The following describes two proteins that form a bound complex.

Residue-level contacts at the interface:
Residue T113 in protein 1 contacts residue F185 in protein 2 (closest heavy-atom distance 3.1 Å).
Residue I241 in protein 1 is in contact with residue T143 in protein 2 (closest heavy-atom distance 3.2 Å).
Residue L178 in protein 1 interacts with residue T183 in protein 2 (closest heavy-atom distance 3.4 Å).
Residue E104 in protein 1 contacts residue V169 in protein 2 (closest heavy-atom distance 2.9 Å).
Residue I241 in protein 1 interacts with residue S149 in protein 2 (closest heavy-atom distance 3.3 Å).
Residue L234 in protein 1 is in contact with residue T143 in protein 2 (closest heavy-atom distance 3.4 Å).
Residue Y129 in protein 1 interacts with residue A178 in protein 2 (closest heavy-atom distance 3.3 Å).
Residue V105 in protein 1 is in contact with residue A181 in protein 2 (closest heavy-atom distance 3.7 Å).
Residue Y134 in protein 1 is in contact with residue T183 in protein 2 (closest heavy-atom distance 2.9 Å).
Residue R242 in protein 1 interacts with residue E146 in protein 2 (closest heavy-atom distance 3.1 Å).
Residue V238 in protein 1 is in contact with residue E142 in protein 2 (closest heavy-atom distance 3.3 Å).
Residue L72 in protein 1 interacts with residue S88 in protein 2 (closest heavy-atom distance 3.2 Å).
Residue F162 in protein 1 contacts residue L186 in protein 2 (closest heavy-atom distance 3.2 Å).
Residue Y85 in protein 1 is in contact with residue Y161 in protein 2 (closest heavy-atom distance 2.3 Å).
Residue F278 in protein 1 interacts with residue R81 in protein 2 (closest heavy-atom distance 3.6 Å).
Residue L230 in protein 1 is in contact with residue L96 in protein 2 (closest heavy-atom distance 3.6 Å).
Residue P101 in protein 1 contacts residue H170 in protein 2 (closest heavy-atom distance 3.5 Å).
Residue H68 in protein 1 interacts with residue L85 in protein 2 (closest heavy-atom distance 3.0 Å).
Residue V275 in protein 1 interacts with residue R81 in protein 2 (closest heavy-atom distance 3.5 Å).
Residue D214 in protein 1 interacts with residue V177 in protein 2 (closest heavy-atom distance 3.4 Å).
Residue V238 in protein 1 interacts with residue E146 in protein 2 (closest heavy-atom distance 3.3 Å).
Residue V63 in protein 1 contacts residue R165 in protein 2 (closest heavy-atom distance 3.6 Å).
Residue L184 in protein 1 contacts residue L187 in protein 2 (closest heavy-atom distance 3.5 Å).
Residue W206 in protein 1 is in contact with residue G180 in protein 2 (closest heavy-atom distance 3.6 Å).
Residue E64 in protein 1 is in contact with residue R166 in protein 2 (closest heavy-atom distance 2.5 Å).
Residue Q245 in protein 1 interacts with residue S149 in protein 2 (closest heavy-atom distance 3.1 Å).
Residue S131 in protein 1 contacts residue D179 in protein 2 (closest heavy-atom distance 2.3 Å).
Residue V130 in protein 1 interacts with residue F182 in protein 2 (closest heavy-atom distance 3.5 Å).
Residue T126 in protein 1 interacts with residue F182 in protein 2 (closest heavy-atom distance 3.2 Å).
Residue V67 in protein 1 contacts residue R165 in protein 2 (closest heavy-atom distance 3.6 Å).
Residue H68 in protein 1 contacts residue V84 in protein 2 (closest heavy-atom distance 3.3 Å).
Residue D156 in protein 1 is in contact with residue Q190 in protein 2 (closest heavy-atom distance 2.8 Å).
Residue F109 in protein 1 is in contact with residue A178 in protein 2 (closest heavy-atom distance 3.4 Å).
Residue D279 in protein 1 contacts residue R81 in protein 2 (closest heavy-atom distance 2.9 Å).
Residue L178 in protein 1 is in contact with residue D179 in protein 2 (closest heavy-atom distance 3.4 Å).
Residue H68 in protein 1 is in contact with residue S83 in protein 2 (closest heavy-atom distance 3.3 Å).
Residue E218 in protein 1 contacts residue R165 in protein 2 (closest heavy-atom distance 2.6 Å).
Residue D214 in protein 1 interacts with residue G174 in protein 2 (closest heavy-atom distance 3.4 Å).
Residue L184 in protein 1 interacts with residue N184 in protein 2 (closest heavy-atom distance 3.5 Å).
Residue C187 in protein 1 interacts with residue N184 in protein 2 (closest heavy-atom distance 3.4 Å).
Residue E218 in protein 1 contacts residue R164 in protein 2 (closest heavy-atom distance 2.7 Å).
Residue D231 in protein 1 is in contact with residue R100 in protein 2 (closest heavy-atom distance 2.7 Å).
Residue V130 in protein 1 interacts with residue D179 in protein 2 (closest heavy-atom distance 3.4 Å).
Residue F98 in protein 1 contacts residue H170 in protein 2 (closest heavy-atom distance 3.4 Å).
Residue F155 in protein 1 interacts with residue Q190 in protein 2 (closest heavy-atom distance 3.3 Å).
Residue D214 in protein 1 interacts with residue S175 in protein 2 (closest heavy-atom distance 3.1 Å).
Residue K236 in protein 1 is in contact with residue T143 in protein 2 (closest heavy-atom distance 3.6 Å).
Residue F109 in protein 1 is in contact with residue F182 in protein 2 (closest heavy-atom distance 3.6 Å).
Residue F98 in protein 1 is in contact with residue V169 in protein 2 (closest heavy-atom distance 3.2 Å).
Residue H233 in protein 1 contacts residue S149 in protein 2 (closest heavy-atom distance 3.4 Å).
Residue L178 in protein 1 contacts residue G180 in protein 2 (closest heavy-atom distance 3.6 Å).
Residue D214 in protein 1 interacts with residue T176 in protein 2 (closest heavy-atom distance 2.8 Å).
Residue I183 in protein 1 contacts residue G180 in protein 2 (closest heavy-atom distance 3.3 Å).
Residue A226 in protein 1 interacts with residue L93 in protein 2 (closest heavy-atom distance 3.5 Å).
Residue W206 in protein 1 contacts residue T176 in protein 2 (closest heavy-atom distance 3.5 Å).
Residue E99 in protein 1 is in contact with residue H170 in protein 2 (closest heavy-atom distance 3.0 Å).
Residue G93 in protein 1 contacts residue H170 in protein 2 (closest heavy-atom distance 3.6 Å).
Residue L184 in protein 1 contacts residue S188 in protein 2 (closest heavy-atom distance 3.3 Å).
Residue F109 in protein 1 interacts with residue A181 in protein 2 (closest heavy-atom distance 3.2 Å).
Residue S106 in protein 1 interacts with residue A181 in protein 2 (closest heavy-atom distance 3.6 Å).

Sequence of protein 2:
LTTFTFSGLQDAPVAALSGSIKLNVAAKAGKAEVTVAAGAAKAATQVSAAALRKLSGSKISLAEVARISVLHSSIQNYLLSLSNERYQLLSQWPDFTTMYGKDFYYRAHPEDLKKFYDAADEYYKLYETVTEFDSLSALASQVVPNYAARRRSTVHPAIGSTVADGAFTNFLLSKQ

Sequence of protein 1:
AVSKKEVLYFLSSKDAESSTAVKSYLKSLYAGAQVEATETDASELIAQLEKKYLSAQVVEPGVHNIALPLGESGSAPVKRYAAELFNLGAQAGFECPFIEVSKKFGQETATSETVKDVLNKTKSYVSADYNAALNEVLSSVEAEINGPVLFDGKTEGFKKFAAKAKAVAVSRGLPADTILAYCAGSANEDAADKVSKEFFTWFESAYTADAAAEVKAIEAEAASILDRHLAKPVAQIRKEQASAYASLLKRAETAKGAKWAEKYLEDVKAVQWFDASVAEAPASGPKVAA